Sequence of protein 1:
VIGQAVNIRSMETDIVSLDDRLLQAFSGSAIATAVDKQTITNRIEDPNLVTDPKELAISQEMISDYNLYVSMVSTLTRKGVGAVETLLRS

Sequence of protein 2:
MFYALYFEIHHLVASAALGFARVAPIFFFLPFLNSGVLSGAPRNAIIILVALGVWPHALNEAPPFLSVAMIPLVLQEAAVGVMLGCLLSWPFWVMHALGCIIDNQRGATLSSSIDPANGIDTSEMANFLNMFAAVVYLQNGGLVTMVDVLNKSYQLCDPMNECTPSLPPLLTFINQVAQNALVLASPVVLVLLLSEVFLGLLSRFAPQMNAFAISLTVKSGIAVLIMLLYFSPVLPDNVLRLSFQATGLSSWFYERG

Residue-level contacts at the interface:
Residue G40 in protein 2 is in contact with residue S101 in protein 1 (closest heavy-atom distance 3.7 Å).
Residue A41 in protein 2 is in contact with residue T97 in protein 1 (closest heavy-atom distance 4.6 Å).
Residue A41 in protein 2 is in contact with residue S101 in protein 1 (closest heavy-atom distance 4.3 Å).
Residue A41 in protein 2 contacts residue L98 in protein 1 (closest heavy-atom distance 4.3 Å).

These two protein chains interact to form a complex.